Sequence of protein 1:
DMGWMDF

Contacts between the two chains:
Residue M195 in protein 2 contacts residue G4 in protein 1 (closest heavy-atom distance 3.5 Å).
Residue I352 in protein 2 interacts with residue G4 in protein 1 (closest heavy-atom distance 4.9 Å).
Residue N333 in protein 2 is in contact with residue W5 in protein 1 (closest heavy-atom distance 3.9 Å).
Residue R197 in protein 2 contacts residue W5 in protein 1 (closest heavy-atom distance 4.6 Å).
Residue S348 in protein 2 interacts with residue G4 in protein 1 (closest heavy-atom distance 3.5 Å).
Residue R197 in protein 2 contacts residue G4 in protein 1 (closest heavy-atom distance 3.3 Å).
Residue I352 in protein 2 interacts with residue W5 in protein 1 (closest heavy-atom distance 3.2 Å).
Residue M121 in protein 2 interacts with residue D7 in protein 1 (closest heavy-atom distance 4.1 Å).
Residue Y360 in protein 2 contacts residue F8 in protein 1 (closest heavy-atom distance 4.4 Å).
Residue T118 in protein 2 contacts residue M6 in protein 1 (closest heavy-atom distance 3.9 Å).
Residue R197 in protein 2 interacts with residue M3 in protein 1 (closest heavy-atom distance 4.3 Å).
Residue K187 in protein 2 is in contact with residue D1 in protein 1 (closest heavy-atom distance 4.6 Å).
Residue F198 in protein 2 interacts with residue D7 in protein 1 (closest heavy-atom distance 4.3 Å).
Residue L356 in protein 2 contacts residue D7 in protein 1 (closest heavy-atom distance 3.4 Å).
Residue M173 in protein 2 is in contact with residue F8 in protein 1 (closest heavy-atom distance 4.0 Å).
Residue Y360 in protein 2 is in contact with residue D7 in protein 1 (closest heavy-atom distance 4.7 Å).
Residue A332 in protein 2 interacts with residue W5 in protein 1 (closest heavy-atom distance 3.1 Å).
Residue L347 in protein 2 contacts residue M3 in protein 1 (closest heavy-atom distance 4.5 Å).
Residue L356 in protein 2 interacts with residue W5 in protein 1 (closest heavy-atom distance 4.1 Å).
Residue M195 in protein 2 is in contact with residue D1 in protein 1 (closest heavy-atom distance 3.4 Å).
Residue N98 in protein 2 contacts residue D7 in protein 1 (closest heavy-atom distance 3.4 Å).
Residue V125 in protein 2 is in contact with residue F8 in protein 1 (closest heavy-atom distance 3.5 Å).
Residue N102 in protein 2 interacts with residue W5 in protein 1 (closest heavy-atom distance 4.9 Å).
Residue N98 in protein 2 is in contact with residue M6 in protein 1 (closest heavy-atom distance 4.5 Å).
Residue M121 in protein 2 contacts residue F8 in protein 1 (closest heavy-atom distance 3.5 Å).
Residue C114 in protein 2 interacts with residue M6 in protein 1 (closest heavy-atom distance 4.4 Å).
Residue K105 in protein 2 contacts residue D1 in protein 1 (closest heavy-atom distance 4.4 Å).
Residue C94 in protein 2 contacts residue F8 in protein 1 (closest heavy-atom distance 4.4 Å).
Residue F107 in protein 2 is in contact with residue M6 in protein 1 (closest heavy-atom distance 4.6 Å).
Residue S348 in protein 2 contacts residue W5 in protein 1 (closest heavy-atom distance 4.9 Å).
Residue M195 in protein 2 contacts residue M3 in protein 1 (closest heavy-atom distance 3.3 Å).
Residue Y179 in protein 2 interacts with residue D7 in protein 1 (closest heavy-atom distance 4.0 Å).
Residue L213 in protein 2 is in contact with residue F8 in protein 1 (closest heavy-atom distance 4.9 Å).
Residue A343 in protein 2 contacts residue W5 in protein 1 (closest heavy-atom distance 4.6 Å).
Residue M121 in protein 2 interacts with residue M6 in protein 1 (closest heavy-atom distance 3.1 Å).
Residue T186 in protein 2 is in contact with residue D1 in protein 1 (closest heavy-atom distance 2.4 Å).
Residue N333 in protein 2 interacts with residue F8 in protein 1 (closest heavy-atom distance 3.6 Å).
Residue R336 in protein 2 interacts with residue W5 in protein 1 (closest heavy-atom distance 3.4 Å).
Residue E344 in protein 2 contacts residue G4 in protein 1 (closest heavy-atom distance 4.9 Å).
Residue L356 in protein 2 interacts with residue F8 in protein 1 (closest heavy-atom distance 3.6 Å).
Residue F185 in protein 2 interacts with residue D1 in protein 1 (closest heavy-atom distance 4.1 Å).
Residue G122 in protein 2 contacts residue F8 in protein 1 (closest heavy-atom distance 3.8 Å).
Residue L347 in protein 2 is in contact with residue W5 in protein 1 (closest heavy-atom distance 3.7 Å).
Residue E344 in protein 2 is in contact with residue W5 in protein 1 (closest heavy-atom distance 4.7 Å).
Residue S348 in protein 2 is in contact with residue M3 in protein 1 (closest heavy-atom distance 4.1 Å).
Residue E344 in protein 2 is in contact with residue M3 in protein 1 (closest heavy-atom distance 3.8 Å).
Residue I329 in protein 2 is in contact with residue F8 in protein 1 (closest heavy-atom distance 3.7 Å).
Residue R197 in protein 2 contacts residue M6 in protein 1 (closest heavy-atom distance 4.9 Å).
Residue N102 in protein 2 is in contact with residue G4 in protein 1 (closest heavy-atom distance 4.8 Å).
Residue N98 in protein 2 is in contact with residue W5 in protein 1 (closest heavy-atom distance 4.8 Å).
Residue I329 in protein 2 is in contact with residue W5 in protein 1 (closest heavy-atom distance 4.9 Å).
Residue C196 in protein 2 interacts with residue M6 in protein 1 (closest heavy-atom distance 3.3 Å).
Residue N333 in protein 2 contacts residue D7 in protein 1 (closest heavy-atom distance 4.5 Å).

These two protein chains interact to form a complex.

Sequence of protein 2:
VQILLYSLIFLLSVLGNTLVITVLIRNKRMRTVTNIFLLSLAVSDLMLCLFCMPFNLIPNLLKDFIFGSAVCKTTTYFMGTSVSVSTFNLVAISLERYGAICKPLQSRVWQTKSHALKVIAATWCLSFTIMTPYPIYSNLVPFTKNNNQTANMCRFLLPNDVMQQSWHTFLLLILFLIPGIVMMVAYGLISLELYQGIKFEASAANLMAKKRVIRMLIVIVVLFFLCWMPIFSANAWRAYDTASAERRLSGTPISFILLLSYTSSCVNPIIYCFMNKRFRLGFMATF